Sequence of protein 2:
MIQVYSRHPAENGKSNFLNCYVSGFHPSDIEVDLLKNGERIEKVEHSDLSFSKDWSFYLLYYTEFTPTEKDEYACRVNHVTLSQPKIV

Sequence of protein 1:
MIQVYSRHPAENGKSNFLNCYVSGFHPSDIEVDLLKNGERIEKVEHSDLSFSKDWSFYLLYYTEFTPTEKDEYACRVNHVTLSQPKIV

The following describes two proteins that form a bound complex.

Residue-level contacts at the interface:
Residue L35 in protein 1 is in contact with residue L35 in protein 2 (closest heavy-atom distance 3.1 Å).
Residue Y73 in protein 1 contacts residue A74 in protein 2 (closest heavy-atom distance 3.1 Å).
Residue G38 in protein 1 interacts with residue E39 in protein 2 (closest heavy-atom distance 3.0 Å).
Residue S56 in protein 1 contacts residue S56 in protein 2 (closest heavy-atom distance 3.0 Å).
Residue Q3 in protein 1 contacts residue I2 in protein 2 (closest heavy-atom distance 3.1 Å).
Residue K86 in protein 1 contacts residue I87 in protein 2 (closest heavy-atom distance 3.1 Å).
Residue Y62 in protein 1 contacts residue Y61 in protein 2 (closest heavy-atom distance 3.0 Å).
Residue S15 in protein 1 contacts residue N16 in protein 2 (closest heavy-atom distance 3.1 Å).
Residue R76 in protein 1 is in contact with residue V77 in protein 2 (closest heavy-atom distance 3.0 Å).
Residue Q84 in protein 1 is in contact with residue Q84 in protein 2 (closest heavy-atom distance 2.9 Å).
Residue Y73 in protein 1 contacts residue E72 in protein 2 (closest heavy-atom distance 3.1 Å).
Residue V32 in protein 1 interacts with residue E31 in protein 2 (closest heavy-atom distance 3.1 Å).
Residue D54 in protein 1 interacts with residue D54 in protein 2 (closest heavy-atom distance 3.0 Å).
Residue P27 in protein 1 interacts with residue S28 in protein 2 (closest heavy-atom distance 3.1 Å).
Residue L34 in protein 1 is in contact with residue L35 in protein 2 (closest heavy-atom distance 3.0 Å).
Residue R76 in protein 1 interacts with residue C75 in protein 2 (closest heavy-atom distance 3.1 Å).
Residue T63 in protein 1 interacts with residue T63 in protein 2 (closest heavy-atom distance 3.1 Å).
Residue D54 in protein 1 contacts residue K53 in protein 2 (closest heavy-atom distance 3.0 Å).
Residue Y21 in protein 1 is in contact with residue V22 in protein 2 (closest heavy-atom distance 2.9 Å).
Residue Y5 in protein 1 interacts with residue V4 in protein 2 (closest heavy-atom distance 3.1 Å).
Residue F17 in protein 1 contacts residue L18 in protein 2 (closest heavy-atom distance 3.0 Å).
Residue E11 in protein 1 contacts residue A10 in protein 2 (closest heavy-atom distance 3.0 Å).
Residue N37 in protein 1 contacts residue N37 in protein 2 (closest heavy-atom distance 3.1 Å).
Residue G38 in protein 1 interacts with residue N37 in protein 2 (closest heavy-atom distance 2.9 Å).
Residue F65 in protein 1 interacts with residue E64 in protein 2 (closest heavy-atom distance 3.0 Å).
Residue W55 in protein 1 contacts residue D54 in protein 2 (closest heavy-atom distance 3.0 Å).
Residue N78 in protein 1 contacts residue H79 in protein 2 (closest heavy-atom distance 2.9 Å).
Residue S52 in protein 1 is in contact with residue F51 in protein 2 (closest heavy-atom distance 3.0 Å).
Residue Y58 in protein 1 interacts with residue F57 in protein 2 (closest heavy-atom distance 3.1 Å).
Residue S28 in protein 1 is in contact with residue S28 in protein 2 (closest heavy-atom distance 3.0 Å).
Residue S47 in protein 1 interacts with residue D48 in protein 2 (closest heavy-atom distance 3.0 Å).
Residue K86 in protein 1 contacts residue P85 in protein 2 (closest heavy-atom distance 3.1 Å).
Residue Y5 in protein 1 interacts with residue S6 in protein 2 (closest heavy-atom distance 2.9 Å).
Residue L49 in protein 1 is in contact with residue D48 in protein 2 (closest heavy-atom distance 2.8 Å).
Residue G13 in protein 1 contacts residue N12 in protein 2 (closest heavy-atom distance 3.1 Å).
Residue T63 in protein 1 interacts with residue E64 in protein 2 (closest heavy-atom distance 3.1 Å).
Residue K36 in protein 1 interacts with residue N37 in protein 2 (closest heavy-atom distance 3.0 Å).
Residue S15 in protein 1 is in contact with residue K14 in protein 2 (closest heavy-atom distance 3.1 Å).
Residue E11 in protein 1 contacts residue N12 in protein 2 (closest heavy-atom distance 2.9 Å).
Residue E42 in protein 1 contacts residue E42 in protein 2 (closest heavy-atom distance 3.0 Å).
Residue L60 in protein 1 is in contact with residue Y61 in protein 2 (closest heavy-atom distance 3.0 Å).
Residue F65 in protein 1 interacts with residue T66 in protein 2 (closest heavy-atom distance 2.9 Å).
Residue N12 in protein 1 is in contact with residue N12 in protein 2 (closest heavy-atom distance 2.8 Å).
Residue M1 in protein 1 interacts with residue I2 in protein 2 (closest heavy-atom distance 3.0 Å).
Residue R7 in protein 1 interacts with residue S6 in protein 2 (closest heavy-atom distance 3.1 Å).
Residue V44 in protein 1 interacts with residue K43 in protein 2 (closest heavy-atom distance 3.0 Å).
Residue D29 in protein 1 interacts with residue D29 in protein 2 (closest heavy-atom distance 3.1 Å).
Residue V80 in protein 1 contacts residue H79 in protein 2 (closest heavy-atom distance 3.0 Å).
Residue C75 in protein 1 interacts with residue C75 in protein 2 (closest heavy-atom distance 2.9 Å).
Residue E72 in protein 1 interacts with residue E72 in protein 2 (closest heavy-atom distance 3.1 Å).
Residue Y58 in protein 1 contacts residue L59 in protein 2 (closest heavy-atom distance 2.9 Å).
Residue L82 in protein 1 contacts residue S83 in protein 2 (closest heavy-atom distance 3.0 Å).
Residue Q84 in protein 1 contacts residue S83 in protein 2 (closest heavy-atom distance 3.1 Å).
Residue A74 in protein 1 interacts with residue A74 in protein 2 (closest heavy-atom distance 3.0 Å).
Residue F25 in protein 1 interacts with residue H26 in protein 2 (closest heavy-atom distance 3.0 Å).
Residue Q3 in protein 1 interacts with residue V4 in protein 2 (closest heavy-atom distance 3.0 Å).
Residue F17 in protein 1 is in contact with residue N16 in protein 2 (closest heavy-atom distance 2.9 Å).
Residue P9 in protein 1 interacts with residue A10 in protein 2 (closest heavy-atom distance 3.0 Å).
Residue W55 in protein 1 is in contact with residue S56 in protein 2 (closest heavy-atom distance 3.1 Å).
Residue I30 in protein 1 is in contact with residue E31 in protein 2 (closest heavy-atom distance 3.1 Å).